Sequence of chain A:
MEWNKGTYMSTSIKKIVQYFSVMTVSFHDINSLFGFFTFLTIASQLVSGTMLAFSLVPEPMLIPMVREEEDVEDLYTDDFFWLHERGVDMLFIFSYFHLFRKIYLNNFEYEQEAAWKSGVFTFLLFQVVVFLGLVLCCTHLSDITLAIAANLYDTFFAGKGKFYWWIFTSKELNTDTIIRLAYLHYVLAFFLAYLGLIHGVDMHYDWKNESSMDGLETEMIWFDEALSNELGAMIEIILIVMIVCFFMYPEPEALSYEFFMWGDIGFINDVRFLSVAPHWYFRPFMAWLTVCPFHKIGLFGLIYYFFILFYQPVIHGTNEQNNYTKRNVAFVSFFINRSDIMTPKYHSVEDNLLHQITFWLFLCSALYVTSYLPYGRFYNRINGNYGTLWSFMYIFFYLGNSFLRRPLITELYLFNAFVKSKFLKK

The following describes two proteins that form a bound complex.

Sequence of chain B:
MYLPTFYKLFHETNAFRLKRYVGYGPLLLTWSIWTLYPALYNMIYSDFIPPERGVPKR

Residue-level contacts at the interface:
Residue K160 in chain A contacts residue D47 in chain B (closest heavy-atom distance 2.8 Å).
Residue F163 in chain A contacts residue M43 in chain B (closest heavy-atom distance 4.2 Å).
Residue K160 in chain A interacts with residue M43 in chain B (closest heavy-atom distance 3.6 Å).
Residue K160 in chain A interacts with residue F48 in chain B (closest heavy-atom distance 4.2 Å).
Residue G159 in chain A is in contact with residue D47 in chain B (closest heavy-atom distance 3.2 Å).
Residue Q321 in chain A interacts with residue Y7 in chain B (closest heavy-atom distance 4.6 Å).
Residue G161 in chain A is in contact with residue M43 in chain B (closest heavy-atom distance 3.7 Å).